Sequence of chain A:
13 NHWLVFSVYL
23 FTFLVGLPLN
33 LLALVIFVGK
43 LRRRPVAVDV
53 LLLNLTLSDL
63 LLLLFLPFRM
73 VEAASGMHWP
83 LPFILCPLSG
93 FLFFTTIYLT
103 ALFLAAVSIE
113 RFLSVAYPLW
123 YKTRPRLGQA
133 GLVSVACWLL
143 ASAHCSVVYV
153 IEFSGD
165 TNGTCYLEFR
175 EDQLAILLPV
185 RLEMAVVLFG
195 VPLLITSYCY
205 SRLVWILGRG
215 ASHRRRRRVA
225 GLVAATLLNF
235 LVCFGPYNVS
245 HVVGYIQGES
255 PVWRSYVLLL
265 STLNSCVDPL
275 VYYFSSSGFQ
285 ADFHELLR

Interface contacts:
Residue D323 in chain B is in contact with residue E289 in chain A (closest heavy-atom distance 4.6 Å).
Residue R63 in chain B contacts residue R44 in chain A (closest heavy-atom distance 4.6 Å).

Sequence of chain B:
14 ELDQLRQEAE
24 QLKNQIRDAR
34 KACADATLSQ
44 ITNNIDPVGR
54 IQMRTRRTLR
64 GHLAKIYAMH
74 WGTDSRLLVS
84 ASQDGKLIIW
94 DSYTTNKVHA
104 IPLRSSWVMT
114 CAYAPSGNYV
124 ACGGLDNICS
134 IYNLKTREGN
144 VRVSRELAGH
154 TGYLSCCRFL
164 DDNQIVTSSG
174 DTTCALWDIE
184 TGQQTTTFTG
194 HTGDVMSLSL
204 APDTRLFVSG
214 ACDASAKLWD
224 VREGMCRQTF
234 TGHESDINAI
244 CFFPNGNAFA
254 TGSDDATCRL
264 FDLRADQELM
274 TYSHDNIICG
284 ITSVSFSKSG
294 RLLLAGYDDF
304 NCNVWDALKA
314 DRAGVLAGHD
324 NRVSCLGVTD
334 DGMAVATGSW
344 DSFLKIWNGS

This data describes a binding interaction between two proteins.